Contacts between the two chains:
Residue I408 in chain A is in contact with residue R47 in chain B (closest heavy-atom distance 4.3 Å).
Residue I408 in chain A is in contact with residue K49 in chain B (closest heavy-atom distance 3.2 Å).
Residue K412 in chain A contacts residue D50 in chain B (closest heavy-atom distance 3.3 Å).
Residue K412 in chain A is in contact with residue K49 in chain B (closest heavy-atom distance 3.3 Å).
Residue D405 in chain A is in contact with residue R47 in chain B (closest heavy-atom distance 2.9 Å).

Sequence of chain B:
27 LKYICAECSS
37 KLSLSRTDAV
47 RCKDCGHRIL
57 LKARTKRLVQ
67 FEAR

This data describes a binding interaction between two proteins.

Sequence of chain A:
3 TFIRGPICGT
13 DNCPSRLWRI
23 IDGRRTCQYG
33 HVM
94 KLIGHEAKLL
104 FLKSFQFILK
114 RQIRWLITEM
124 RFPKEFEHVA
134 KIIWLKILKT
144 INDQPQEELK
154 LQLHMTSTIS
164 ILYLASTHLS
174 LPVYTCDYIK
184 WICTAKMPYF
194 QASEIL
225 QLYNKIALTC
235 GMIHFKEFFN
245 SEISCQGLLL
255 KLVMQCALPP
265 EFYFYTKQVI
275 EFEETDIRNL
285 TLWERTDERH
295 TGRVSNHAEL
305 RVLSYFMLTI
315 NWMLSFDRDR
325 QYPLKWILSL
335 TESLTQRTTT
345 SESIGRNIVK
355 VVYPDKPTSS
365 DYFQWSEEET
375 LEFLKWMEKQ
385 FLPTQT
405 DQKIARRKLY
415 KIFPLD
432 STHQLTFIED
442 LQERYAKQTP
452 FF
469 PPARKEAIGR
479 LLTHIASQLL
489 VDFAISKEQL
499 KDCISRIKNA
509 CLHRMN